The following describes two proteins that form a bound complex.

Sequence of the first protein:
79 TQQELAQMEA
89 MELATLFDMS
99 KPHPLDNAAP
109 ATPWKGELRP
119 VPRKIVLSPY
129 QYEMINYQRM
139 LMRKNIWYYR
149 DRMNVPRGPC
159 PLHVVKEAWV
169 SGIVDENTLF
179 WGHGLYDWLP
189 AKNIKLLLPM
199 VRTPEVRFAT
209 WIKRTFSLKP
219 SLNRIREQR

Sequence of the second protein:
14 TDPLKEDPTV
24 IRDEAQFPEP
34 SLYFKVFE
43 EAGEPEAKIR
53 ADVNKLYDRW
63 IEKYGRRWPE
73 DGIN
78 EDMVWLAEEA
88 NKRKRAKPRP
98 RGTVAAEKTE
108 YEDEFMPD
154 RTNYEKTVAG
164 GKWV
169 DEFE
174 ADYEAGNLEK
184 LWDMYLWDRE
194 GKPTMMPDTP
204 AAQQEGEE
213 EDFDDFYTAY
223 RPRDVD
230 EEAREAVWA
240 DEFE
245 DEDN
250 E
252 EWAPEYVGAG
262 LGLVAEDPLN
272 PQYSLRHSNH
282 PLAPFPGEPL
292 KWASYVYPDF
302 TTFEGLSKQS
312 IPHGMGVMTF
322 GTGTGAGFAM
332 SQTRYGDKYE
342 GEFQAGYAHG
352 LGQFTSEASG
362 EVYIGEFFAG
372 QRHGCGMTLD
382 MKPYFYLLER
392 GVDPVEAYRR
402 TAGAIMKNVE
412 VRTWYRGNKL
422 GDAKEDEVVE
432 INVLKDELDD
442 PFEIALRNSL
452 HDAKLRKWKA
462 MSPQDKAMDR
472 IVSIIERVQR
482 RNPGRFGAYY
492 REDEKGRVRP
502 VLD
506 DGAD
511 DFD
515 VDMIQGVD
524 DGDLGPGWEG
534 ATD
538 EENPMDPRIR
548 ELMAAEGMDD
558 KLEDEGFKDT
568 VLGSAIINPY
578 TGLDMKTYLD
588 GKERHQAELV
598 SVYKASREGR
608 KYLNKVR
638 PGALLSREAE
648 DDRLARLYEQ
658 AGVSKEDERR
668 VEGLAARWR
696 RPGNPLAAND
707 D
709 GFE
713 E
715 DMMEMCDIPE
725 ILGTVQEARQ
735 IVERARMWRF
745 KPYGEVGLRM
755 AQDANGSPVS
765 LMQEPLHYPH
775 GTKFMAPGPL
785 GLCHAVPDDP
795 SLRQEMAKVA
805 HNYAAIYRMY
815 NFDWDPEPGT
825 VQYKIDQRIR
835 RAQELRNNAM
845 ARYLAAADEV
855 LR

Residue-level contacts at the interface:
Residue T22 in the second protein is in contact with residue R121 in the first protein (closest heavy-atom distance 3.5 Å).
Residue M741 in the second protein is in contact with residue R148 in the first protein (closest heavy-atom distance 2.8 Å).
Residue Y807 in the second protein is in contact with residue D149 in the first protein (closest heavy-atom distance 2.7 Å).
Residue Y811 in the second protein is in contact with residue K190 in the first protein (closest heavy-atom distance 2.7 Å).
Residue Q767 in the second protein is in contact with residue P154 in the first protein (closest heavy-atom distance 2.7 Å).
Residue Y807 in the second protein interacts with residue N152 in the first protein (closest heavy-atom distance 3.1 Å).
Residue A28 in the second protein is in contact with residue S126 in the first protein (closest heavy-atom distance 3.5 Å).
Residue R25 in the second protein contacts residue V124 in the first protein (closest heavy-atom distance 3.4 Å).
Residue Y772 in the second protein is in contact with residue Y147 in the first protein (closest heavy-atom distance 3.1 Å).
Residue L784 in the second protein contacts residue G170 in the first protein (closest heavy-atom distance 3.1 Å).
Residue R835 in the second protein interacts with residue E90 in the first protein (closest heavy-atom distance 2.9 Å).
Residue V803 in the second protein interacts with residue R150 in the first protein (closest heavy-atom distance 3.3 Å).
Residue L307 in the second protein is in contact with residue Y184 in the first protein (closest heavy-atom distance 3.5 Å).
Residue W818 in the second protein is in contact with residue R117 in the first protein (closest heavy-atom distance 3.5 Å).
Residue K745 in the second protein interacts with residue Y146 in the first protein (closest heavy-atom distance 3.4 Å).
Residue D819 in the second protein contacts residue W112 in the first protein (closest heavy-atom distance 3.1 Å).
Residue A780 in the second protein contacts residue R150 in the first protein (closest heavy-atom distance 2.8 Å).
Residue D26 in the second protein is in contact with residue V124 in the first protein (closest heavy-atom distance 3.5 Å).
Residue G782 in the second protein is in contact with residue I171 in the first protein (closest heavy-atom distance 2.7 Å).
Residue H771 in the second protein is in contact with residue R155 in the first protein (closest heavy-atom distance 3.3 Å).
Residue Y807 in the second protein interacts with residue R148 in the first protein (closest heavy-atom distance 3.3 Å).
Residue G782 in the second protein contacts residue D173 in the first protein (closest heavy-atom distance 3.3 Å).
Residue R832 in the second protein contacts residue D96 in the first protein (closest heavy-atom distance 3.1 Å).
Residue I24 in the second protein contacts residue K122 in the first protein (closest heavy-atom distance 3.3 Å).
Residue Y827 in the second protein interacts with residue A106 in the first protein (closest heavy-atom distance 3.0 Å).
Residue I24 in the second protein is in contact with residue V124 in the first protein (closest heavy-atom distance 2.9 Å).
Residue M779 in the second protein is in contact with residue D149 in the first protein (closest heavy-atom distance 3.2 Å).
Residue F778 in the second protein is in contact with residue R150 in the first protein (closest heavy-atom distance 3.3 Å).
Residue N815 in the second protein interacts with residue N191 in the first protein (closest heavy-atom distance 3.2 Å).
Residue Q767 in the second protein interacts with residue G156 in the first protein (closest heavy-atom distance 2.6 Å).
Residue A789 in the second protein is in contact with residue R227 in the first protein (closest heavy-atom distance 3.4 Å).
Residue P746 in the second protein interacts with residue R155 in the first protein (closest heavy-atom distance 3.4 Å).
Residue P781 in the second protein is in contact with residue I171 in the first protein (closest heavy-atom distance 3.3 Å).
Residue R832 in the second protein contacts residue K99 in the first protein (closest heavy-atom distance 3.1 Å).
Residue D26 in the second protein is in contact with residue S126 in the first protein (closest heavy-atom distance 2.9 Å).
Residue P783 in the second protein is in contact with residue G170 in the first protein (closest heavy-atom distance 3.3 Å).
Residue G782 in the second protein interacts with residue R150 in the first protein (closest heavy-atom distance 3.1 Å).
Residue K828 in the second protein is in contact with residue M97 in the first protein (closest heavy-atom distance 3.2 Å).
Residue L786 in the second protein interacts with residue R150 in the first protein (closest heavy-atom distance 3.4 Å).
Residue Y772 in the second protein contacts residue R155 in the first protein (closest heavy-atom distance 3.4 Å).
Residue F744 in the second protein is in contact with residue P154 in the first protein (closest heavy-atom distance 3.2 Å).
Residue R846 in the second protein contacts residue E87 in the first protein (closest heavy-atom distance 2.7 Å).
Residue Q767 in the second protein is in contact with residue R155 in the first protein (closest heavy-atom distance 3.3 Å).
Residue R832 in the second protein is in contact with residue L94 in the first protein (closest heavy-atom distance 2.5 Å).
Residue W742 in the second protein is in contact with residue Y184 in the first protein (closest heavy-atom distance 3.5 Å).
Residue R832 in the second protein contacts residue D104 in the first protein (closest heavy-atom distance 2.8 Å).
Residue Y811 in the second protein is in contact with residue N175 in the first protein (closest heavy-atom distance 3.5 Å).
Residue T22 in the second protein contacts residue P120 in the first protein (closest heavy-atom distance 2.7 Å).
Residue L770 in the second protein interacts with residue E165 in the first protein (closest heavy-atom distance 3.3 Å).
Residue P21 in the second protein is in contact with residue P120 in the first protein (closest heavy-atom distance 3.2 Å).
Residue P783 in the second protein contacts residue D173 in the first protein (closest heavy-atom distance 3.4 Å).
Residue I24 in the second protein interacts with residue I123 in the first protein (closest heavy-atom distance 3.5 Å).
Residue M766 in the second protein is in contact with residue R155 in the first protein (closest heavy-atom distance 3.3 Å).
Residue W742 in the second protein is in contact with residue W179 in the first protein (closest heavy-atom distance 3.4 Å).
Residue C787 in the second protein interacts with residue I223 in the first protein (closest heavy-atom distance 3.4 Å).
Residue P769 in the second protein interacts with residue Y147 in the first protein (closest heavy-atom distance 2.8 Å).
Residue A28 in the second protein is in contact with residue P127 in the first protein (closest heavy-atom distance 3.5 Å).
Residue Q831 in the second protein is in contact with residue L103 in the first protein (closest heavy-atom distance 2.9 Å).
Residue E768 in the second protein interacts with residue R155 in the first protein (closest heavy-atom distance 2.9 Å).
Residue M779 in the second protein interacts with residue R150 in the first protein (closest heavy-atom distance 3.1 Å).